This data describes a binding interaction between two proteins.

Contacts between the two chains:
Residue F17 in the second protein is in contact with residue L14 in the first protein (closest heavy-atom distance 4.0 Å).
Residue V21 in the second protein is in contact with residue V22 in the first protein (closest heavy-atom distance 4.2 Å).
Residue T29 in the second protein contacts residue R29 in the first protein (closest heavy-atom distance 4.4 Å).
Residue F17 in the second protein contacts residue A18 in the first protein (closest heavy-atom distance 3.6 Å).
Residue V20 in the second protein contacts residue V22 in the first protein (closest heavy-atom distance 4.4 Å).
Residue P30 in the second protein contacts residue N32 in the first protein (closest heavy-atom distance 4.6 Å).
Residue V25 in the second protein interacts with residue R29 in the first protein (closest heavy-atom distance 5.0 Å).
Residue V21 in the second protein contacts residue A18 in the first protein (closest heavy-atom distance 4.3 Å).
Residue V21 in the second protein interacts with residue L21 in the first protein (closest heavy-atom distance 3.7 Å).
Residue P24 in the second protein is in contact with residue V22 in the first protein (closest heavy-atom distance 3.9 Å).
Residue A28 in the second protein interacts with residue N32 in the first protein (closest heavy-atom distance 3.0 Å).
Residue T29 in the second protein interacts with residue L26 in the first protein (closest heavy-atom distance 4.0 Å).
Residue V25 in the second protein is in contact with residue L26 in the first protein (closest heavy-atom distance 3.8 Å).
Residue P30 in the second protein is in contact with residue G30 in the first protein (closest heavy-atom distance 3.9 Å).
Residue P24 in the second protein contacts residue L26 in the first protein (closest heavy-atom distance 3.9 Å).
Residue V25 in the second protein contacts residue V22 in the first protein (closest heavy-atom distance 4.5 Å).
Residue T29 in the second protein contacts residue G30 in the first protein (closest heavy-atom distance 4.1 Å).
Residue A28 in the second protein is in contact with residue L26 in the first protein (closest heavy-atom distance 3.7 Å).
Residue V25 in the second protein interacts with residue L25 in the first protein (closest heavy-atom distance 4.2 Å).

Sequence of the first protein:
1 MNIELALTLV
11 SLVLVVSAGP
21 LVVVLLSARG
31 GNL

Sequence of the second protein:
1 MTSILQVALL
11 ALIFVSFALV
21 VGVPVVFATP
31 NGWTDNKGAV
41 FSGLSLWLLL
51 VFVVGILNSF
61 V